Interface contacts:
Residue F22 in the second protein contacts residue E45 in the first protein (closest heavy-atom distance 3.4 Å).
Residue A409 in the second protein interacts with residue V34 in the first protein (closest heavy-atom distance 3.2 Å).
Residue P412 in the second protein is in contact with residue M40 in the first protein (closest heavy-atom distance 4.5 Å).
Residue L466 in the second protein interacts with residue M22 in the first protein (closest heavy-atom distance 4.6 Å).
Residue K410 in the second protein contacts residue T35 in the first protein (closest heavy-atom distance 4.9 Å).
Residue A413 in the second protein is in contact with residue V34 in the first protein (closest heavy-atom distance 4.1 Å).
Residue S11 in the second protein contacts residue F36 in the first protein (closest heavy-atom distance 4.2 Å).
Residue R26 in the second protein contacts residue D42 in the first protein (closest heavy-atom distance 3.6 Å).
Residue S15 in the second protein interacts with residue G37 in the first protein (closest heavy-atom distance 3.5 Å).
Residue L18 in the second protein interacts with residue L38 in the first protein (closest heavy-atom distance 4.2 Å).
Residue S15 in the second protein is in contact with residue T35 in the first protein (closest heavy-atom distance 2.9 Å).
Residue S11 in the second protein is in contact with residue T35 in the first protein (closest heavy-atom distance 3.2 Å).
Residue L18 in the second protein interacts with residue F49 in the first protein (closest heavy-atom distance 4.0 Å).
Residue L19 in the second protein is in contact with residue L41 in the first protein (closest heavy-atom distance 3.6 Å).
Residue L19 in the second protein interacts with residue M40 in the first protein (closest heavy-atom distance 4.2 Å).
Residue F14 in the second protein is in contact with residue F49 in the first protein (closest heavy-atom distance 4.5 Å).
Residue F22 in the second protein interacts with residue F49 in the first protein (closest heavy-atom distance 4.9 Å).
Residue P412 in the second protein contacts residue Y39 in the first protein (closest heavy-atom distance 4.2 Å).
Residue R26 in the second protein contacts residue W44 in the first protein (closest heavy-atom distance 3.9 Å).
Residue D465 in the second protein interacts with residue L31 in the first protein (closest heavy-atom distance 4.9 Å).
Residue E417 in the second protein is in contact with residue Y30 in the first protein (closest heavy-atom distance 4.3 Å).
Residue L466 in the second protein contacts residue L31 in the first protein (closest heavy-atom distance 3.9 Å).
Residue A413 in the second protein contacts residue Y39 in the first protein (closest heavy-atom distance 4.4 Å).
Residue A409 in the second protein is in contact with residue N33 in the first protein (closest heavy-atom distance 4.6 Å).
Residue A409 in the second protein contacts residue Y39 in the first protein (closest heavy-atom distance 4.2 Å).
Residue S467 in the second protein interacts with residue L31 in the first protein (closest heavy-atom distance 4.8 Å).
Residue A409 in the second protein contacts residue M40 in the first protein (closest heavy-atom distance 4.0 Å).
Residue L59 in the second protein interacts with residue M40 in the first protein (closest heavy-atom distance 4.2 Å).
Residue F22 in the second protein contacts residue L41 in the first protein (closest heavy-atom distance 4.2 Å).
Residue R62 in the second protein contacts residue L41 in the first protein (closest heavy-atom distance 3.7 Å).
Residue L466 in the second protein is in contact with residue Y30 in the first protein (closest heavy-atom distance 4.1 Å).
Residue L18 in the second protein contacts residue L41 in the first protein (closest heavy-atom distance 3.5 Å).
Residue R62 in the second protein is in contact with residue D42 in the first protein (closest heavy-atom distance 4.3 Å).
Residue A409 in the second protein is in contact with residue G37 in the first protein (closest heavy-atom distance 3.6 Å).
Residue S467 in the second protein is in contact with residue V34 in the first protein (closest heavy-atom distance 4.5 Å).
Residue R26 in the second protein is in contact with residue E45 in the first protein (closest heavy-atom distance 3.0 Å).
Residue S15 in the second protein contacts residue F36 in the first protein (closest heavy-atom distance 3.3 Å).
Residue P408 in the second protein is in contact with residue M40 in the first protein (closest heavy-atom distance 3.7 Å).
Residue L18 in the second protein is in contact with residue G37 in the first protein (closest heavy-atom distance 4.8 Å).
Residue R62 in the second protein is in contact with residue E45 in the first protein (closest heavy-atom distance 3.4 Å).
Residue S467 in the second protein is in contact with residue Y30 in the first protein (closest heavy-atom distance 4.7 Å).
Residue I63 in the second protein is in contact with residue M40 in the first protein (closest heavy-atom distance 3.6 Å).
Residue R62 in the second protein interacts with residue M40 in the first protein (closest heavy-atom distance 4.0 Å).
Residue N407 in the second protein is in contact with residue T35 in the first protein (closest heavy-atom distance 3.7 Å).
Residue K410 in the second protein contacts residue V34 in the first protein (closest heavy-atom distance 4.2 Å).
Residue F14 in the second protein contacts residue F36 in the first protein (closest heavy-atom distance 3.8 Å).
Residue A413 in the second protein contacts residue Y30 in the first protein (closest heavy-atom distance 3.8 Å).
Residue N407 in the second protein interacts with residue V34 in the first protein (closest heavy-atom distance 4.3 Å).
Residue L19 in the second protein interacts with residue G37 in the first protein (closest heavy-atom distance 4.6 Å).
Residue L18 in the second protein interacts with residue F36 in the first protein (closest heavy-atom distance 4.1 Å).
Residue A409 in the second protein is in contact with residue L38 in the first protein (closest heavy-atom distance 4.8 Å).
Residue R416 in the second protein contacts residue Y39 in the first protein (closest heavy-atom distance 3.5 Å).

Sequence of the first protein:
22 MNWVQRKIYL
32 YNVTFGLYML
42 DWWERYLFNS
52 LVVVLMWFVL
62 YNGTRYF

Sequence of the second protein:
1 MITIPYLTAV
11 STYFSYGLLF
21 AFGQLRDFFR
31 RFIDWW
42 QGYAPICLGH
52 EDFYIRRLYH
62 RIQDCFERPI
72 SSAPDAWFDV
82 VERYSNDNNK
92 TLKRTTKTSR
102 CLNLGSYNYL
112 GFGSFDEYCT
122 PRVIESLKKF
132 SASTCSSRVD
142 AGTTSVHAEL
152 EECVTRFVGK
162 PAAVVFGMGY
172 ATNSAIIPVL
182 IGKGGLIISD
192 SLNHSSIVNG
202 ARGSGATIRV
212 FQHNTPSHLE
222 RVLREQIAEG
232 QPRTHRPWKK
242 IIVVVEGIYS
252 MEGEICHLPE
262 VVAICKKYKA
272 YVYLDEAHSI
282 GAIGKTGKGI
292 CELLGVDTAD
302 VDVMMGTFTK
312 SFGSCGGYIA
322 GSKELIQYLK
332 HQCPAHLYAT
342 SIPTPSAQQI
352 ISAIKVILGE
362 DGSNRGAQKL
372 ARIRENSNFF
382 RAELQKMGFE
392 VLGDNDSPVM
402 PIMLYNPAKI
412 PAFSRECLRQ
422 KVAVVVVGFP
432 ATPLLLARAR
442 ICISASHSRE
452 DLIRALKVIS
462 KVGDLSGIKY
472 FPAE

This data describes a binding interaction between two proteins.